Sequence of the first protein:
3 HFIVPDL

Sequence of the second protein:
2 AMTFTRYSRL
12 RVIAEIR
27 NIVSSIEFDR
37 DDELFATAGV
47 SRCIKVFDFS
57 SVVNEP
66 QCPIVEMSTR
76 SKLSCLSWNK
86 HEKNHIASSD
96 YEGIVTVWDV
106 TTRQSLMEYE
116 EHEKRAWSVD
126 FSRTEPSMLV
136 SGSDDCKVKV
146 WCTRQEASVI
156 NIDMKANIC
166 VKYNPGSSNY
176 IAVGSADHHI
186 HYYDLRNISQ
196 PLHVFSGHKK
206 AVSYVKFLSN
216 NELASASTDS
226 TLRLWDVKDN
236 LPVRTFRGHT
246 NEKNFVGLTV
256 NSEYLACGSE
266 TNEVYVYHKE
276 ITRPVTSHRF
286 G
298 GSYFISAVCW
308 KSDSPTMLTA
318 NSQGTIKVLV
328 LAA

This data describes a binding interaction between two proteins.

Contacts between the two chains:
Residue W122 in the second protein is in contact with residue F4 in the first protein (closest heavy-atom distance 3.8 Å).
Residue D139 in the second protein contacts residue P7 in the first protein (closest heavy-atom distance 3.8 Å).
Residue K248 in the second protein contacts residue F4 in the first protein (closest heavy-atom distance 4.3 Å).
Residue I28 in the second protein contacts residue H3 in the first protein (closest heavy-atom distance 3.7 Å).
Residue F250 in the second protein is in contact with residue V6 in the first protein (closest heavy-atom distance 3.6 Å).
Residue N249 in the second protein contacts residue V6 in the first protein (closest heavy-atom distance 3.5 Å).
Residue A181 in the second protein contacts residue P7 in the first protein (closest heavy-atom distance 3.8 Å).
Residue C164 in the second protein is in contact with residue P7 in the first protein (closest heavy-atom distance 3.7 Å).
Residue A206 in the second protein interacts with residue P7 in the first protein (closest heavy-atom distance 3.1 Å).
Residue Y96 in the second protein is in contact with residue F4 in the first protein (closest heavy-atom distance 3.4 Å).
Residue W122 in the second protein is in contact with residue H3 in the first protein (closest heavy-atom distance 4.3 Å).
Residue F301 in the second protein is in contact with residue H3 in the first protein (closest heavy-atom distance 4.0 Å).
Residue L78 in the second protein is in contact with residue F4 in the first protein (closest heavy-atom distance 3.2 Å).
Residue S208 in the second protein interacts with residue V6 in the first protein (closest heavy-atom distance 4.0 Å).
Residue F250 in the second protein interacts with residue I5 in the first protein (closest heavy-atom distance 3.9 Å).
Residue N162 in the second protein contacts residue P7 in the first protein (closest heavy-atom distance 3.9 Å).
Residue H183 in the second protein interacts with residue D8 in the first protein (closest heavy-atom distance 2.9 Å).
Residue K205 in the second protein interacts with residue D8 in the first protein (closest heavy-atom distance 3.4 Å).
Residue K248 in the second protein interacts with residue I5 in the first protein (closest heavy-atom distance 3.6 Å).
Residue V46 in the second protein interacts with residue F4 in the first protein (closest heavy-atom distance 3.6 Å).
Residue W122 in the second protein contacts residue P7 in the first protein (closest heavy-atom distance 3.9 Å).
Residue T223 in the second protein contacts residue V6 in the first protein (closest heavy-atom distance 3.6 Å).
Residue G45 in the second protein is in contact with residue F4 in the first protein (closest heavy-atom distance 4.9 Å).
Residue A206 in the second protein contacts residue D8 in the first protein (closest heavy-atom distance 2.8 Å).
Residue N249 in the second protein is in contact with residue I5 in the first protein (closest heavy-atom distance 4.1 Å).
Residue T223 in the second protein contacts residue D8 in the first protein (closest heavy-atom distance 3.9 Å).
Residue F301 in the second protein interacts with residue F4 in the first protein (closest heavy-atom distance 4.6 Å).
Residue A206 in the second protein interacts with residue V6 in the first protein (closest heavy-atom distance 3.6 Å).
Residue W122 in the second protein interacts with residue I5 in the first protein (closest heavy-atom distance 3.9 Å).
Residue C164 in the second protein is in contact with residue V6 in the first protein (closest heavy-atom distance 4.1 Å).
Residue V46 in the second protein is in contact with residue H3 in the first protein (closest heavy-atom distance 4.9 Å).
Residue Y96 in the second protein contacts residue H3 in the first protein (closest heavy-atom distance 3.2 Å).
Residue S30 in the second protein contacts residue F4 in the first protein (closest heavy-atom distance 3.3 Å).
Residue A181 in the second protein is in contact with residue D8 in the first protein (closest heavy-atom distance 3.9 Å).
Residue A181 in the second protein contacts residue L9 in the first protein (closest heavy-atom distance 4.0 Å).
Residue R120 in the second protein contacts residue H3 in the first protein (closest heavy-atom distance 3.1 Å).
Residue N249 in the second protein contacts residue H3 in the first protein (closest heavy-atom distance 3.2 Å).
Residue F250 in the second protein interacts with residue P7 in the first protein (closest heavy-atom distance 4.2 Å).
Residue N249 in the second protein is in contact with residue F4 in the first protein (closest heavy-atom distance 3.2 Å).
Residue S79 in the second protein is in contact with residue F4 in the first protein (closest heavy-atom distance 3.8 Å).
Residue F250 in the second protein is in contact with residue F4 in the first protein (closest heavy-atom distance 3.0 Å).
Residue I28 in the second protein is in contact with residue F4 in the first protein (closest heavy-atom distance 3.6 Å).
Residue K248 in the second protein contacts residue V6 in the first protein (closest heavy-atom distance 3.0 Å).